Sequence of chain B:
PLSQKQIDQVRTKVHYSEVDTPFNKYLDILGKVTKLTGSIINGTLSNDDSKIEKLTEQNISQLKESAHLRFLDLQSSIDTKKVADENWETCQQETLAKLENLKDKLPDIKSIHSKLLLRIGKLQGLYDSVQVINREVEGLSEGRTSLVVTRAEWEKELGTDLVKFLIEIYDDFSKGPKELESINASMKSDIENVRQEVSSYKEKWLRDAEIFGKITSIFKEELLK

Sequence of chain A:
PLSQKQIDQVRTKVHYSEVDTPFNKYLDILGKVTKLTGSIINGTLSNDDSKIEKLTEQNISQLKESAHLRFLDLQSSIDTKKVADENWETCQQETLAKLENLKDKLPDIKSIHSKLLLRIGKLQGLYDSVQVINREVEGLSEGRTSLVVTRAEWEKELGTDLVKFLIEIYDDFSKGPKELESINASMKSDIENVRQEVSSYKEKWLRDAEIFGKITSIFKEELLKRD

These two protein chains interact to form a complex.

Interface contacts:
Residue E243 in chain A is in contact with residue I237 in chain B (closest heavy-atom distance 3.8 Å).
Residue I240 in chain A interacts with residue I237 in chain B (closest heavy-atom distance 4.8 Å).